Sequence of chain B:
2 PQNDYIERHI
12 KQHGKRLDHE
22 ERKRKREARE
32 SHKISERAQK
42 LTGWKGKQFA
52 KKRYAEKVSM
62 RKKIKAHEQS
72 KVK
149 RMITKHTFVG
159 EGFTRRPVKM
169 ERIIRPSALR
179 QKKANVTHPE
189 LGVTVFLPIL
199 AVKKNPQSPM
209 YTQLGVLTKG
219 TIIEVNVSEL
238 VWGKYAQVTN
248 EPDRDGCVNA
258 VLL

This data describes a binding interaction between two proteins.

Residue-level contacts at the interface:
Residue Q434 in chain A interacts with residue N224 in chain B (closest heavy-atom distance 4.5 Å).
Residue G240 in chain A is in contact with residue L228 in chain B (closest heavy-atom distance 4.9 Å).
Residue Q434 in chain A contacts residue S226 in chain B (closest heavy-atom distance 3.2 Å).
Residue V438 in chain A contacts residue L228 in chain B (closest heavy-atom distance 3.8 Å).
Residue A318 in chain A is in contact with residue T162 in chain B (closest heavy-atom distance 4.8 Å).

Sequence of chain A:
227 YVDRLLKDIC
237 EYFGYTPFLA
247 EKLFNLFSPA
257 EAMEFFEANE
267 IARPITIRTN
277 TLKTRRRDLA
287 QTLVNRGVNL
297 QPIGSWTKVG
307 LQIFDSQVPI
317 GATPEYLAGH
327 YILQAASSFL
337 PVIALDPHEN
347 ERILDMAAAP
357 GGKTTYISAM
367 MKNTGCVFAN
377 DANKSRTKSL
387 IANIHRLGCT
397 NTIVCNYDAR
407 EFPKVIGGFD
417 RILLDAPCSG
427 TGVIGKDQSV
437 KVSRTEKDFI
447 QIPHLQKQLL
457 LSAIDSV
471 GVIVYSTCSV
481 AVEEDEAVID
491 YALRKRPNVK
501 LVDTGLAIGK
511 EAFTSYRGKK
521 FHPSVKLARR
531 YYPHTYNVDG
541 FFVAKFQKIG